Residue-level contacts at the interface:
Residue L53 in protein 1 interacts with residue I100 in protein 2 (closest heavy-atom distance 3.3 Å).
Residue V65 in protein 1 interacts with residue H83 in protein 2 (closest heavy-atom distance 3.5 Å).
Residue E60 in protein 1 is in contact with residue L87 in protein 2 (closest heavy-atom distance 3.5 Å).
Residue A47 in protein 1 interacts with residue W120 in protein 2 (closest heavy-atom distance 3.5 Å).
Residue N37 in protein 1 interacts with residue A56 in protein 2 (closest heavy-atom distance 3.5 Å).
Residue S43 in protein 1 is in contact with residue E81 in protein 2 (closest heavy-atom distance 2.6 Å).
Residue I80 in protein 1 is in contact with residue T69 in protein 2 (closest heavy-atom distance 3.6 Å).
Residue E31 in protein 1 is in contact with residue F28 in protein 2 (closest heavy-atom distance 3.5 Å).
Residue V65 in protein 1 is in contact with residue V59 in protein 2 (closest heavy-atom distance 3.5 Å).
Residue S64 in protein 1 is in contact with residue H83 in protein 2 (closest heavy-atom distance 2.8 Å).
Residue H54 in protein 1 interacts with residue F92 in protein 2 (closest heavy-atom distance 3.5 Å).
Residue G38 in protein 1 is in contact with residue N60 in protein 2 (closest heavy-atom distance 3.1 Å).
Residue S43 in protein 1 interacts with residue W120 in protein 2 (closest heavy-atom distance 3.0 Å).
Residue M1 in protein 1 interacts with residue T53 in protein 2 (closest heavy-atom distance 3.6 Å).
Residue F61 in protein 1 interacts with residue L87 in protein 2 (closest heavy-atom distance 3.6 Å).
Residue G38 in protein 1 interacts with residue M23 in protein 2 (closest heavy-atom distance 3.5 Å).
Residue P57 in protein 1 contacts residue E24 in protein 2 (closest heavy-atom distance 3.6 Å).
Residue S100 in protein 1 interacts with residue W65 in protein 2 (closest heavy-atom distance 3.4 Å).
Residue R76 in protein 1 is in contact with residue G70 in protein 2 (closest heavy-atom distance 3.6 Å).
Residue L44 in protein 1 is in contact with residue L84 in protein 2 (closest heavy-atom distance 3.5 Å).
Residue E68 in protein 1 is in contact with residue T79 in protein 2 (closest heavy-atom distance 3.1 Å).
Residue G13 in protein 1 contacts residue S49 in protein 2 (closest heavy-atom distance 3.0 Å).
Residue Q34 in protein 1 contacts residue E24 in protein 2 (closest heavy-atom distance 2.9 Å).
Residue N37 in protein 1 is in contact with residue M23 in protein 2 (closest heavy-atom distance 3.3 Å).
Residue R58 in protein 1 is in contact with residue E24 in protein 2 (closest heavy-atom distance 3.0 Å).
Residue Q63 in protein 1 contacts residue V55 in protein 2 (closest heavy-atom distance 3.7 Å).
Residue L27 in protein 1 interacts with residue F28 in protein 2 (closest heavy-atom distance 3.5 Å).
Residue R58 in protein 1 is in contact with residue P25 in protein 2 (closest heavy-atom distance 3.5 Å).
Residue H62 in protein 1 contacts residue V59 in protein 2 (closest heavy-atom distance 3.7 Å).
Residue E68 in protein 1 is in contact with residue H83 in protein 2 (closest heavy-atom distance 2.8 Å).
Residue S46 in protein 1 interacts with residue W110 in protein 2 (closest heavy-atom distance 3.4 Å).
Residue Q34 in protein 1 interacts with residue M23 in protein 2 (closest heavy-atom distance 3.2 Å).
Residue S43 in protein 1 is in contact with residue H117 in protein 2 (closest heavy-atom distance 3.5 Å).
Residue Q63 in protein 1 is in contact with residue R19 in protein 2 (closest heavy-atom distance 2.7 Å).
Residue H54 in protein 1 is in contact with residue D93 in protein 2 (closest heavy-atom distance 3.2 Å).
Residue F61 in protein 1 is in contact with residue L84 in protein 2 (closest heavy-atom distance 3.6 Å).
Residue L16 in protein 1 contacts residue L48 in protein 2 (closest heavy-atom distance 3.6 Å).
Residue F50 in protein 1 interacts with residue L88 in protein 2 (closest heavy-atom distance 3.1 Å).
Residue P49 in protein 1 contacts residue W110 in protein 2 (closest heavy-atom distance 3.6 Å).
Residue D52 in protein 1 contacts residue P25 in protein 2 (closest heavy-atom distance 3.6 Å).
Residue F50 in protein 1 contacts residue W110 in protein 2 (closest heavy-atom distance 3.5 Å).
Residue S46 in protein 1 interacts with residue M114 in protein 2 (closest heavy-atom distance 3.4 Å).
Residue L59 in protein 1 is in contact with residue R19 in protein 2 (closest heavy-atom distance 3.5 Å).
Residue L69 in protein 1 interacts with residue T79 in protein 2 (closest heavy-atom distance 3.6 Å).
Residue F66 in protein 1 is in contact with residue T58 in protein 2 (closest heavy-atom distance 3.2 Å).
Residue H62 in protein 1 is in contact with residue A56 in protein 2 (closest heavy-atom distance 3.5 Å).
Residue V39 in protein 1 interacts with residue N60 in protein 2 (closest heavy-atom distance 3.4 Å).
Residue N37 in protein 1 interacts with residue Q57 in protein 2 (closest heavy-atom distance 3.1 Å).
Residue L59 in protein 1 interacts with residue E24 in protein 2 (closest heavy-atom distance 3.0 Å).
Residue E36 in protein 1 interacts with residue Q57 in protein 2 (closest heavy-atom distance 3.3 Å).
Residue Q34 in protein 1 contacts residue I22 in protein 2 (closest heavy-atom distance 2.8 Å).
Residue H54 in protein 1 contacts residue H91 in protein 2 (closest heavy-atom distance 3.0 Å).
Residue F50 in protein 1 contacts residue M136 in protein 2 (closest heavy-atom distance 3.5 Å).
Residue L20 in protein 1 contacts residue I45 in protein 2 (closest heavy-atom distance 2.6 Å).
Residue L40 in protein 1 contacts residue N60 in protein 2 (closest heavy-atom distance 2.9 Å).
Residue K92 in protein 1 is in contact with residue T69 in protein 2 (closest heavy-atom distance 3.5 Å).
Residue F66 in protein 1 interacts with residue L62 in protein 2 (closest heavy-atom distance 3.3 Å).
Residue T56 in protein 1 contacts residue H91 in protein 2 (closest heavy-atom distance 3.1 Å).
Residue R76 in protein 1 is in contact with residue T69 in protein 2 (closest heavy-atom distance 2.5 Å).
Residue E60 in protein 1 contacts residue H91 in protein 2 (closest heavy-atom distance 3.7 Å).

Sequence of protein 2:
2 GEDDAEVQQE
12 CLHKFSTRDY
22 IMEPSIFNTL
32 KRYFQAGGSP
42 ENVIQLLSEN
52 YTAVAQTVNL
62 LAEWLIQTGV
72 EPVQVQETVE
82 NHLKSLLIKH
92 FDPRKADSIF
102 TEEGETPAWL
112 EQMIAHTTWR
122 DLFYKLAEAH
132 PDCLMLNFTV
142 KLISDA

Sequence of protein 1:
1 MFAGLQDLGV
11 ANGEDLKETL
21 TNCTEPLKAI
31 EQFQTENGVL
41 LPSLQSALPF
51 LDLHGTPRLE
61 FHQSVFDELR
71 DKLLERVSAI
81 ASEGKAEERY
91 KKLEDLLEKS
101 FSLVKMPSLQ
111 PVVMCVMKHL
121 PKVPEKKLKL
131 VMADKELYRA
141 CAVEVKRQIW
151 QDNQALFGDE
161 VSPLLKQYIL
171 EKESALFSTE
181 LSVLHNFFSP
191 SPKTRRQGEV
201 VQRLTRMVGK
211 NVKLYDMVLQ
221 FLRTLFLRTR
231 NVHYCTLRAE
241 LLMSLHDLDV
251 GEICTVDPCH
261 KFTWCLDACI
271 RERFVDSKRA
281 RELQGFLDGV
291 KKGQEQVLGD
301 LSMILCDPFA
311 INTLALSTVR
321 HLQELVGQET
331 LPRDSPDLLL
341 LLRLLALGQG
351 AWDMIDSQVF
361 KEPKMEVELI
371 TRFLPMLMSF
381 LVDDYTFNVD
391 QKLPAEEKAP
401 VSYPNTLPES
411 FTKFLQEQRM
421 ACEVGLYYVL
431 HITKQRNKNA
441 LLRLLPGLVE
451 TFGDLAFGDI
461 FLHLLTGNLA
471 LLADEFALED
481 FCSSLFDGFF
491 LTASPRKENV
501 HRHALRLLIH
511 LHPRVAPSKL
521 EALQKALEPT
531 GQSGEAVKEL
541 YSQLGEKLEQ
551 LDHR

This data describes a binding interaction between two proteins.